Sequence of protein 1:
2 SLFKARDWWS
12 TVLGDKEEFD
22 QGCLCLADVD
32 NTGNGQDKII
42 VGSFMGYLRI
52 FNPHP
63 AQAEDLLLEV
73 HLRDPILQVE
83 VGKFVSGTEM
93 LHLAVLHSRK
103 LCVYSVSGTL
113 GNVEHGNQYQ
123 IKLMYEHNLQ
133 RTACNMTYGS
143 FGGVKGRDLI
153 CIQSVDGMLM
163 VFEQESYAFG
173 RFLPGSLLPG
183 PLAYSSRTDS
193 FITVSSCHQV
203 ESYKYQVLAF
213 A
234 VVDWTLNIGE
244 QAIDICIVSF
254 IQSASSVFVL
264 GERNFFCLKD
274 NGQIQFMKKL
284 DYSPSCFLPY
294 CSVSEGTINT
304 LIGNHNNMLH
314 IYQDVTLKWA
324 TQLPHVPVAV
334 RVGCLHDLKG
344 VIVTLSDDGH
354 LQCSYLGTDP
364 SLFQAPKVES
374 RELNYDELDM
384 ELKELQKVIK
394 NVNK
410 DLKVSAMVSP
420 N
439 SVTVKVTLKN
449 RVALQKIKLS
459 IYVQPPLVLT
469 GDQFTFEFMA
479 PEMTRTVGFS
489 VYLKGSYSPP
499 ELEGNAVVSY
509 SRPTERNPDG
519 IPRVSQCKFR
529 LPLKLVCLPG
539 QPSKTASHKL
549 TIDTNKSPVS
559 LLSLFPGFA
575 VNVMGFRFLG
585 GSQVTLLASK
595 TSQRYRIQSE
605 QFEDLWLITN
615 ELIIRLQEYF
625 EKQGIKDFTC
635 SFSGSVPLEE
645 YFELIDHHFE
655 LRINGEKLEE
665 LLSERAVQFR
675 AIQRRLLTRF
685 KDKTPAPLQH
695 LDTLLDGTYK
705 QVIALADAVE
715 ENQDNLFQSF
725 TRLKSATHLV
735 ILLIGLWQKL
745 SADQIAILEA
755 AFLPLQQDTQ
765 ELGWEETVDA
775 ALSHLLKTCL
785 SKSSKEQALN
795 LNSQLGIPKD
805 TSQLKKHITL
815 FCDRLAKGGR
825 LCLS

This data describes a binding interaction between two proteins.

Sequence of protein 2:
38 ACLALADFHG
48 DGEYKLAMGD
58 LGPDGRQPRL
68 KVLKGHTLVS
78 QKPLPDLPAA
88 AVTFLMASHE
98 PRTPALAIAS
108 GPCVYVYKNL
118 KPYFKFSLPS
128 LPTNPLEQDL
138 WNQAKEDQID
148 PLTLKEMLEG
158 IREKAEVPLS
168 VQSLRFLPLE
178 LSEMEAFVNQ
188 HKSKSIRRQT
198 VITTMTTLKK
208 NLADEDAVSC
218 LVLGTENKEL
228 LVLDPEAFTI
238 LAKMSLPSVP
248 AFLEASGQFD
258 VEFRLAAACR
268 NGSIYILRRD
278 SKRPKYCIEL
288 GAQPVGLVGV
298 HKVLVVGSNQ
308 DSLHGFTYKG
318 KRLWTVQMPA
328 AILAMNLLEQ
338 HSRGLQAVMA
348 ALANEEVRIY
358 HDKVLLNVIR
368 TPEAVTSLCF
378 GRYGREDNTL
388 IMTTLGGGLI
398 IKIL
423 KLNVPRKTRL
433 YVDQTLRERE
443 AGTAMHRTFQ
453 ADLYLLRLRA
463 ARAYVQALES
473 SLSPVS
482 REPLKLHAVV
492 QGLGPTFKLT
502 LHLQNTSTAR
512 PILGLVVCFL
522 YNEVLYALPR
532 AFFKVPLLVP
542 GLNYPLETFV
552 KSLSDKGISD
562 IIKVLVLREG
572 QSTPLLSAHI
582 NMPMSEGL

Contacts between the two chains:
Residue H778 in protein 1 contacts residue V540 in protein 2 (closest heavy-atom distance 3.8 Å).
Residue P758 in protein 1 contacts residue P537 in protein 2 (closest heavy-atom distance 3.7 Å).
Residue L827 in protein 1 interacts with residue L514 in protein 2 (closest heavy-atom distance 3.7 Å).
Residue V522 in protein 1 contacts residue S573 in protein 2 (closest heavy-atom distance 2.6 Å).
Residue H778 in protein 1 contacts residue P541 in protein 2 (closest heavy-atom distance 3.9 Å).
Residue L827 in protein 1 interacts with residue P512 in protein 2 (closest heavy-atom distance 3.4 Å).
Residue T771 in protein 1 interacts with residue P537 in protein 2 (closest heavy-atom distance 3.7 Å).
Residue I519 in protein 1 contacts residue E471 in protein 2 (closest heavy-atom distance 3.1 Å).
Residue L799 in protein 1 interacts with residue Y545 in protein 2 (closest heavy-atom distance 3.9 Å).
Residue L388 in protein 1 contacts residue R464 in protein 2 (closest heavy-atom distance 3.6 Å).
Residue V522 in protein 1 interacts with residue Q572 in protein 2 (closest heavy-atom distance 3.9 Å).
Residue I392 in protein 1 interacts with residue Y466 in protein 2 (closest heavy-atom distance 3.7 Å).
Residue I751 in protein 1 contacts residue L514 in protein 2 (closest heavy-atom distance 3.9 Å).
Residue T512 in protein 1 is in contact with residue E471 in protein 2 (closest heavy-atom distance 2.8 Å).
Residue N503 in protein 1 is in contact with residue F533 in protein 2 (closest heavy-atom distance 3.5 Å).
Residue Q761 in protein 1 is in contact with residue R531 in protein 2 (closest heavy-atom distance 2.7 Å).
Residue Y508 in protein 1 is in contact with residue S573 in protein 2 (closest heavy-atom distance 3.5 Å).
Residue Q524 in protein 1 contacts residue F533 in protein 2 (closest heavy-atom distance 3.2 Å).
Residue N515 in protein 1 interacts with residue E471 in protein 2 (closest heavy-atom distance 3.4 Å).
Residue S507 in protein 1 is in contact with residue L521 in protein 2 (closest heavy-atom distance 3.6 Å).
Residue Y460 in protein 1 is in contact with residue A532 in protein 2 (closest heavy-atom distance 3.8 Å).
Residue Y460 in protein 1 contacts residue F533 in protein 2 (closest heavy-atom distance 3.1 Å).
Residue L388 in protein 1 is in contact with residue V467 in protein 2 (closest heavy-atom distance 3.4 Å).
Residue L766 in protein 1 interacts with residue P546 in protein 2 (closest heavy-atom distance 3.9 Å).
Residue R521 in protein 1 is in contact with residue S573 in protein 2 (closest heavy-atom distance 3.4 Å).
Residue L381 in protein 1 contacts residue L457 in protein 2 (closest heavy-atom distance 3.5 Å).
Residue D382 in protein 1 interacts with residue Y456 in protein 2 (closest heavy-atom distance 3.3 Å).
Residue H778 in protein 1 interacts with residue P512 in protein 2 (closest heavy-atom distance 3.8 Å).
Residue E765 in protein 1 is in contact with residue K499 in protein 2 (closest heavy-atom distance 2.9 Å).
Residue Q524 in protein 1 is in contact with residue E570 in protein 2 (closest heavy-atom distance 3.1 Å).
Residue L376 in protein 1 is in contact with residue A453 in protein 2 (closest heavy-atom distance 3.8 Å).
Residue L381 in protein 1 interacts with residue L460 in protein 2 (closest heavy-atom distance 3.5 Å).
Residue T763 in protein 1 contacts residue E548 in protein 2 (closest heavy-atom distance 3.7 Å).
Residue L799 in protein 1 interacts with residue L543 in protein 2 (closest heavy-atom distance 3.7 Å).
Residue L376 in protein 1 is in contact with residue Y456 in protein 2 (closest heavy-atom distance 3.8 Å).
Residue R521 in protein 1 contacts residue P575 in protein 2 (closest heavy-atom distance 3.2 Å).
Residue S828 in protein 1 interacts with residue A510 in protein 2 (closest heavy-atom distance 3.2 Å).
Residue K526 in protein 1 contacts residue E570 in protein 2 (closest heavy-atom distance 3.0 Å).
Residue Q764 in protein 1 contacts residue E548 in protein 2 (closest heavy-atom distance 3.3 Å).
Residue L376 in protein 1 is in contact with residue L457 in protein 2 (closest heavy-atom distance 3.6 Å).
Residue I392 in protein 1 interacts with residue V467 in protein 2 (closest heavy-atom distance 3.8 Å).
Residue L381 in protein 1 is in contact with residue Y456 in protein 2 (closest heavy-atom distance 3.7 Å).
Residue V395 in protein 1 interacts with residue L470 in protein 2 (closest heavy-atom distance 3.7 Å).
Residue N515 in protein 1 contacts residue S472 in protein 2 (closest heavy-atom distance 2.6 Å).
Residue Q764 in protein 1 interacts with residue K499 in protein 2 (closest heavy-atom distance 3.7 Å).
Residue V522 in protein 1 interacts with residue L568 in protein 2 (closest heavy-atom distance 3.5 Å).
Residue E765 in protein 1 interacts with residue P546 in protein 2 (closest heavy-atom distance 3.4 Å).
Residue L799 in protein 1 contacts residue N544 in protein 2 (closest heavy-atom distance 3.5 Å).
Residue E765 in protein 1 interacts with residue E548 in protein 2 (closest heavy-atom distance 3.3 Å).
Residue R514 in protein 1 is in contact with residue E471 in protein 2 (closest heavy-atom distance 2.8 Å).
Residue I519 in protein 1 is in contact with residue S472 in protein 2 (closest heavy-atom distance 3.3 Å).
Residue V505 in protein 1 is in contact with residue F533 in protein 2 (closest heavy-atom distance 3.4 Å).
Residue K456 in protein 1 is in contact with residue Y522 in protein 2 (closest heavy-atom distance 3.9 Å).
Residue A754 in protein 1 interacts with residue L514 in protein 2 (closest heavy-atom distance 3.8 Å).
Residue P520 in protein 1 contacts residue P575 in protein 2 (closest heavy-atom distance 3.1 Å).
Residue K456 in protein 1 interacts with residue E524 in protein 2 (closest heavy-atom distance 3.5 Å).
Residue E384 in protein 1 contacts residue R464 in protein 2 (closest heavy-atom distance 3.8 Å).
Residue R521 in protein 1 is in contact with residue T574 in protein 2 (closest heavy-atom distance 3.0 Å).
Residue V522 in protein 1 contacts residue C519 in protein 2 (closest heavy-atom distance 3.8 Å).
Residue Q367 in protein 1 interacts with residue R439 in protein 2 (closest heavy-atom distance 3.0 Å).